Sequence of chain A:
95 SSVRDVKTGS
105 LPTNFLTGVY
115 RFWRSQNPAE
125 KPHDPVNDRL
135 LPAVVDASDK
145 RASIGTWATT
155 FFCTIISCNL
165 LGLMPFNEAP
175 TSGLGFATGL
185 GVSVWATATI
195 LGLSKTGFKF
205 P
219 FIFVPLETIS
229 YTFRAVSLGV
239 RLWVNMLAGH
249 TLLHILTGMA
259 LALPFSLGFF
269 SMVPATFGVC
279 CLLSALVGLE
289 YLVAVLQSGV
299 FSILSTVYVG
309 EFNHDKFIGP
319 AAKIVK

The following describes two proteins that form a bound complex.

Sequence of chain B:
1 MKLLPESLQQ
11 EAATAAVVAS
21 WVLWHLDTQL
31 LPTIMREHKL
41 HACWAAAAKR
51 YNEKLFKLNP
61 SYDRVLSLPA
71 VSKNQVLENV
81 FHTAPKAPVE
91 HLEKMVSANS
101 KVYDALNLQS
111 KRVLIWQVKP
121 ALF

Residue-level contacts at the interface:
Residue W151 in chain A interacts with residue L23 in chain B (closest heavy-atom distance 4.3 Å).
Residue F180 in chain A contacts residue A12 in chain B (closest heavy-atom distance 4.7 Å).
Residue T154 in chain A is in contact with residue L23 in chain B (closest heavy-atom distance 3.4 Å).
Residue T150 in chain A interacts with residue L23 in chain B (closest heavy-atom distance 3.9 Å).
Residue C157 in chain A interacts with residue V22 in chain B (closest heavy-atom distance 4.4 Å).
Residue R115 in chain A is in contact with residue H38 in chain B (closest heavy-atom distance 3.6 Å).
Residue T158 in chain A is in contact with residue A19 in chain B (closest heavy-atom distance 4.3 Å).
Residue L245 in chain A interacts with residue M1 in chain B (closest heavy-atom distance 4.9 Å).
Residue T154 in chain A interacts with residue L26 in chain B (closest heavy-atom distance 3.7 Å).
Residue G179 in chain A contacts residue P5 in chain B (closest heavy-atom distance 4.5 Å).
Residue G179 in chain A interacts with residue A15 in chain B (closest heavy-atom distance 4.8 Å).
Residue N108 in chain A interacts with residue E37 in chain B (closest heavy-atom distance 4.2 Å).
Residue G183 in chain A is in contact with residue A15 in chain B (closest heavy-atom distance 4.8 Å).
Residue V100 in chain A interacts with residue T33 in chain B (closest heavy-atom distance 3.6 Å).
Residue F180 in chain A interacts with residue T14 in chain B (closest heavy-atom distance 4.1 Å).
Residue G183 in chain A contacts residue A12 in chain B (closest heavy-atom distance 4.7 Å).
Residue L245 in chain A contacts residue K2 in chain B (closest heavy-atom distance 4.6 Å).
Residue T154 in chain A interacts with residue V22 in chain B (closest heavy-atom distance 3.9 Å).
Residue G179 in chain A is in contact with residue L8 in chain B (closest heavy-atom distance 3.9 Å).
Residue T107 in chain A is in contact with residue E37 in chain B (closest heavy-atom distance 3.4 Å).
Residue L245 in chain A is in contact with residue L3 in chain B (closest heavy-atom distance 4.9 Å).
Residue T158 in chain A interacts with residue V22 in chain B (closest heavy-atom distance 4.2 Å).
Residue L178 in chain A contacts residue L4 in chain B (closest heavy-atom distance 3.9 Å).
Residue F180 in chain A is in contact with residue V18 in chain B (closest heavy-atom distance 4.6 Å).
Residue L110 in chain A is in contact with residue L26 in chain B (closest heavy-atom distance 4.0 Å).
Residue L178 in chain A is in contact with residue L3 in chain B (closest heavy-atom distance 3.5 Å).
Residue L184 in chain A interacts with residue A15 in chain B (closest heavy-atom distance 4.1 Å).
Residue T158 in chain A contacts residue V18 in chain B (closest heavy-atom distance 3.3 Å).
Residue T107 in chain A contacts residue T33 in chain B (closest heavy-atom distance 4.5 Å).
Residue T154 in chain A interacts with residue A19 in chain B (closest heavy-atom distance 3.3 Å).
Residue T150 in chain A contacts residue D27 in chain B (closest heavy-atom distance 3.5 Å).
Residue L178 in chain A contacts residue P5 in chain B (closest heavy-atom distance 4.3 Å).
Residue L178 in chain A interacts with residue L8 in chain B (closest heavy-atom distance 4.1 Å).
Residue P106 in chain A contacts residue I34 in chain B (closest heavy-atom distance 4.9 Å).
Residue L184 in chain A is in contact with residue A19 in chain B (closest heavy-atom distance 4.1 Å).
Residue G177 in chain A interacts with residue E11 in chain B (closest heavy-atom distance 4.0 Å).
Residue L110 in chain A interacts with residue I34 in chain B (closest heavy-atom distance 4.1 Å).
Residue T107 in chain A contacts residue I34 in chain B (closest heavy-atom distance 3.4 Å).
Residue Y114 in chain A interacts with residue M35 in chain B (closest heavy-atom distance 3.9 Å).
Residue F155 in chain A interacts with residue A19 in chain B (closest heavy-atom distance 4.3 Å).
Residue K101 in chain A contacts residue E37 in chain B (closest heavy-atom distance 4.1 Å).
Residue Y114 in chain A interacts with residue L31 in chain B (closest heavy-atom distance 4.1 Å).
Residue T153 in chain A contacts residue L26 in chain B (closest heavy-atom distance 3.6 Å).
Residue F180 in chain A contacts residue E11 in chain B (closest heavy-atom distance 3.5 Å).
Residue T150 in chain A interacts with residue L31 in chain B (closest heavy-atom distance 4.4 Å).
Residue G103 in chain A contacts residue E37 in chain B (closest heavy-atom distance 2.8 Å).
Residue T102 in chain A is in contact with residue E37 in chain B (closest heavy-atom distance 3.4 Å).
Residue T150 in chain A is in contact with residue L26 in chain B (closest heavy-atom distance 3.8 Å).
Residue L178 in chain A contacts residue E11 in chain B (closest heavy-atom distance 3.7 Å).
Residue W241 in chain A is in contact with residue L3 in chain B (closest heavy-atom distance 4.3 Å).
Residue T249 in chain A contacts residue M1 in chain B (closest heavy-atom distance 3.8 Å).
Residue G179 in chain A interacts with residue A12 in chain B (closest heavy-atom distance 3.5 Å).
Residue G179 in chain A interacts with residue E11 in chain B (closest heavy-atom distance 2.8 Å).
Residue T111 in chain A contacts residue I34 in chain B (closest heavy-atom distance 3.5 Å).
Residue S104 in chain A is in contact with residue E37 in chain B (closest heavy-atom distance 4.8 Å).
Residue T153 in chain A contacts residue V22 in chain B (closest heavy-atom distance 4.9 Å).
Residue T111 in chain A contacts residue H38 in chain B (closest heavy-atom distance 4.9 Å).
Residue F180 in chain A interacts with residue A15 in chain B (closest heavy-atom distance 3.8 Å).
Residue L110 in chain A interacts with residue L30 in chain B (closest heavy-atom distance 4.1 Å).